Sequence of chain A:
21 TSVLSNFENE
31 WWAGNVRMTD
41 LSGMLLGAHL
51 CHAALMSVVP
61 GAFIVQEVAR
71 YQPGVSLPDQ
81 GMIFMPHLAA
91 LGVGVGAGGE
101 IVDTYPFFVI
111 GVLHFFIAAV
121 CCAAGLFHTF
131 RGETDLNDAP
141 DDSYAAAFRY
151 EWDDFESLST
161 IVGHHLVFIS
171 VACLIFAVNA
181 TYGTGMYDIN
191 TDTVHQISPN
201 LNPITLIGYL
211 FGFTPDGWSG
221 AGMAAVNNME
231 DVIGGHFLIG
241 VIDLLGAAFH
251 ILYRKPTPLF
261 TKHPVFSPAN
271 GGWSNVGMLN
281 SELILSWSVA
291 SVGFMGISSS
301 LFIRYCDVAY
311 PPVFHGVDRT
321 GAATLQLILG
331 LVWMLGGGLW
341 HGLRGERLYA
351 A

Interface contacts:
Residue D318 in chain A contacts residue D57 in chain B (closest heavy-atom distance 5.0 Å).
Residue W32 in chain A is in contact with residue T28 in chain B (closest heavy-atom distance 3.7 Å).
Residue W32 in chain A interacts with residue P30 in chain B (closest heavy-atom distance 4.8 Å).
Residue E30 in chain A interacts with residue G27 in chain B (closest heavy-atom distance 4.3 Å).
Residue W31 in chain A interacts with residue T28 in chain B (closest heavy-atom distance 3.8 Å).
Residue W32 in chain A is in contact with residue V31 in chain B (closest heavy-atom distance 3.7 Å).
Residue W32 in chain A is in contact with residue G27 in chain B (closest heavy-atom distance 3.4 Å).

Sequence of chain B:
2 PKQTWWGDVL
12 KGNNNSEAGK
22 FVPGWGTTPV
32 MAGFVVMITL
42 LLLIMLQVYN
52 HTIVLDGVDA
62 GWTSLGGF

These two protein chains interact to form a complex.